Sequence of protein 2:
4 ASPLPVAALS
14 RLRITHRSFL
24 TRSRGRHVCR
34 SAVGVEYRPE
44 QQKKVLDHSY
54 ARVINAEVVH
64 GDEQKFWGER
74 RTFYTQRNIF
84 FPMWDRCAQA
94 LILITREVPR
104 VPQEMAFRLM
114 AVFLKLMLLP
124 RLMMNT

Sequence of protein 1:
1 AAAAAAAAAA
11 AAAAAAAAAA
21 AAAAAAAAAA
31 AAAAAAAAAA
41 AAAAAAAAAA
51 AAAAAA

Interface contacts:
Residue C32 in protein 2 is in contact with residue A6 in protein 1 (closest heavy-atom distance 3.7 Å).
Residue M108 in protein 2 is in contact with residue A53 in protein 1 (closest heavy-atom distance 3.7 Å).
Residue R33 in protein 2 interacts with residue A6 in protein 1 (closest heavy-atom distance 4.2 Å).
Residue P105 in protein 2 is in contact with residue A53 in protein 1 (closest heavy-atom distance 4.2 Å).
Residue V38 in protein 2 contacts residue A10 in protein 1 (closest heavy-atom distance 4.5 Å).
Residue C32 in protein 2 is in contact with residue A5 in protein 1 (closest heavy-atom distance 3.2 Å).
Residue R103 in protein 2 contacts residue A56 in protein 1 (closest heavy-atom distance 4.4 Å).
Residue S34 in protein 2 is in contact with residue A6 in protein 1 (closest heavy-atom distance 4.6 Å).
Residue G37 in protein 2 is in contact with residue A10 in protein 1 (closest heavy-atom distance 4.7 Å).
Residue V36 in protein 2 is in contact with residue A9 in protein 1 (closest heavy-atom distance 3.3 Å).
Residue V36 in protein 2 interacts with residue A10 in protein 1 (closest heavy-atom distance 3.9 Å).
Residue V31 in protein 2 interacts with residue A6 in protein 1 (closest heavy-atom distance 4.7 Å).
Residue P105 in protein 2 interacts with residue A56 in protein 1 (closest heavy-atom distance 3.4 Å).
Residue S34 in protein 2 interacts with residue A8 in protein 1 (closest heavy-atom distance 3.4 Å).
Residue V36 in protein 2 contacts residue A8 in protein 1 (closest heavy-atom distance 3.7 Å).
Residue V31 in protein 2 contacts residue A5 in protein 1 (closest heavy-atom distance 4.0 Å).
Residue V115 in protein 2 interacts with residue A46 in protein 1 (closest heavy-atom distance 4.7 Å).

This data describes a binding interaction between two proteins.